Sequence of protein 1:
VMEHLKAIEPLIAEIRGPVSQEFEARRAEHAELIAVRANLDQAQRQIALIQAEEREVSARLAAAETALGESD

The following describes two proteins that form a bound complex.

Sequence of protein 2:
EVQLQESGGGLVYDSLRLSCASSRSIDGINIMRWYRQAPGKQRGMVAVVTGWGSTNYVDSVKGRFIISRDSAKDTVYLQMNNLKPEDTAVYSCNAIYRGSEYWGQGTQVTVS

Interface contacts:
Residue W878 in protein 2 interacts with residue Q75 in protein 1 (closest heavy-atom distance 4.4 Å).
Residue S875 in protein 2 is in contact with residue A79 in protein 1 (closest heavy-atom distance 4.9 Å).
Residue E1 in protein 2 contacts residue E83 in protein 1 (closest heavy-atom distance 3.9 Å).
Residue G874 in protein 2 interacts with residue A82 in protein 1 (closest heavy-atom distance 4.9 Å).
Residue R873 in protein 2 contacts residue E86 in protein 1 (closest heavy-atom distance 3.3 Å).
Residue S875 in protein 2 contacts residue A82 in protein 1 (closest heavy-atom distance 4.5 Å).